Interface contacts:
Residue Q35 in protein 1 interacts with residue R10 in protein 2 (closest heavy-atom distance 3.7 Å).
Residue S21 in protein 1 is in contact with residue V6 in protein 2 (closest heavy-atom distance 3.5 Å).
Residue V34 in protein 1 is in contact with residue R10 in protein 2 (closest heavy-atom distance 3.2 Å).
Residue S38 in protein 1 is in contact with residue V6 in protein 2 (closest heavy-atom distance 2.8 Å).
Residue L37 in protein 1 is in contact with residue V5 in protein 2 (closest heavy-atom distance 3.6 Å).
Residue S8 in protein 1 is in contact with residue R10 in protein 2 (closest heavy-atom distance 3.1 Å).
Residue T11 in protein 1 contacts residue G9 in protein 2 (closest heavy-atom distance 3.3 Å).
Residue A6 in protein 1 is in contact with residue I12 in protein 2 (closest heavy-atom distance 3.2 Å).
Residue G32 in protein 1 interacts with residue I11 in protein 2 (closest heavy-atom distance 3.8 Å).
Residue V36 in protein 1 interacts with residue I7 in protein 2 (closest heavy-atom distance 3.4 Å).
Residue R12 in protein 1 is in contact with residue I7 in protein 2 (closest heavy-atom distance 3.6 Å).
Residue K63 in protein 1 interacts with residue G3 in protein 2 (closest heavy-atom distance 3.4 Å).
Residue S21 in protein 1 contacts residue G3 in protein 2 (closest heavy-atom distance 3.4 Å).
Residue M95 in protein 1 is in contact with residue L13 in protein 2 (closest heavy-atom distance 3.5 Å).
Residue Q10 in protein 1 interacts with residue V8 in protein 2 (closest heavy-atom distance 3.8 Å).
Residue E33 in protein 1 contacts residue L13 in protein 2 (closest heavy-atom distance 3.0 Å).
Residue T64 in protein 1 contacts residue S4 in protein 2 (closest heavy-atom distance 2.7 Å).
Residue Y7 in protein 1 interacts with residue I11 in protein 2 (closest heavy-atom distance 3.2 Å).
Residue T5 in protein 1 contacts residue L13 in protein 2 (closest heavy-atom distance 3.5 Å).
Residue R110 in protein 1 interacts with residue I11 in protein 2 (closest heavy-atom distance 3.8 Å).
Residue Q29 in protein 1 interacts with residue R10 in protein 2 (closest heavy-atom distance 3.5 Å).
Residue S8 in protein 1 contacts residue I11 in protein 2 (closest heavy-atom distance 3.8 Å).
Residue Q9 in protein 1 is in contact with residue G9 in protein 2 (closest heavy-atom distance 3.3 Å).
Residue V36 in protein 1 is in contact with residue R10 in protein 2 (closest heavy-atom distance 3.9 Å).
Residue T11 in protein 1 contacts residue R10 in protein 2 (closest heavy-atom distance 3.6 Å).
Residue T64 in protein 1 is in contact with residue V5 in protein 2 (closest heavy-atom distance 2.8 Å).
Residue C17 in protein 1 is in contact with residue V8 in protein 2 (closest heavy-atom distance 3.5 Å).
Residue R93 in protein 1 is in contact with residue I12 in protein 2 (closest heavy-atom distance 3.0 Å).
Residue G24 in protein 1 contacts residue S4 in protein 2 (closest heavy-atom distance 3.6 Å).
Residue A66 in protein 1 interacts with residue V5 in protein 2 (closest heavy-atom distance 2.9 Å).
Residue L37 in protein 1 interacts with residue V6 in protein 2 (closest heavy-atom distance 3.3 Å).
Residue V36 in protein 1 is in contact with residue V6 in protein 2 (closest heavy-atom distance 3.8 Å).
Residue Q35 in protein 1 interacts with residue G9 in protein 2 (closest heavy-atom distance 3.6 Å).
Residue V34 in protein 1 is in contact with residue I11 in protein 2 (closest heavy-atom distance 2.8 Å).
Residue R12 in protein 1 is in contact with residue V6 in protein 2 (closest heavy-atom distance 3.7 Å).
Residue V36 in protein 1 is in contact with residue G9 in protein 2 (closest heavy-atom distance 2.8 Å).
Residue D31 in protein 1 interacts with residue R10 in protein 2 (closest heavy-atom distance 3.3 Å).
Residue G32 in protein 1 is in contact with residue I12 in protein 2 (closest heavy-atom distance 3.3 Å).
Residue S38 in protein 1 is in contact with residue V5 in protein 2 (closest heavy-atom distance 3.6 Å).
Residue L65 in protein 1 interacts with residue V5 in protein 2 (closest heavy-atom distance 3.5 Å).
Residue K63 in protein 1 is in contact with residue V5 in protein 2 (closest heavy-atom distance 3.8 Å).
Residue E33 in protein 1 contacts residue I12 in protein 2 (closest heavy-atom distance 3.7 Å).
Residue S21 in protein 1 is in contact with residue S4 in protein 2 (closest heavy-atom distance 3.0 Å).
Residue C17 in protein 1 interacts with residue V6 in protein 2 (closest heavy-atom distance 3.6 Å).
Residue T39 in protein 1 is in contact with residue V5 in protein 2 (closest heavy-atom distance 3.9 Å).
Residue E33 in protein 1 interacts with residue I11 in protein 2 (closest heavy-atom distance 3.5 Å).
Residue R12 in protein 1 contacts residue V8 in protein 2 (closest heavy-atom distance 3.4 Å).
Residue L37 in protein 1 is in contact with residue I7 in protein 2 (closest heavy-atom distance 3.7 Å).
Residue A6 in protein 1 is in contact with residue L13 in protein 2 (closest heavy-atom distance 3.6 Å).
Residue T5 in protein 1 is in contact with residue S14 in protein 2 (closest heavy-atom distance 2.7 Å).
Residue T11 in protein 1 contacts residue I7 in protein 2 (closest heavy-atom distance 3.8 Å).
Residue T11 in protein 1 is in contact with residue V8 in protein 2 (closest heavy-atom distance 2.9 Å).
Residue S38 in protein 1 interacts with residue V8 in protein 2 (closest heavy-atom distance 3.8 Å).
Residue A6 in protein 1 contacts residue I11 in protein 2 (closest heavy-atom distance 3.8 Å).
Residue T109 in protein 1 interacts with residue I11 in protein 2 (closest heavy-atom distance 3.5 Å).
Residue Q35 in protein 1 is in contact with residue I7 in protein 2 (closest heavy-atom distance 3.4 Å).
Residue Q9 in protein 1 interacts with residue R10 in protein 2 (closest heavy-atom distance 2.9 Å).
Residue Y7 in protein 1 contacts residue I12 in protein 2 (closest heavy-atom distance 2.8 Å).
Residue A66 in protein 1 contacts residue S4 in protein 2 (closest heavy-atom distance 3.8 Å).
Residue V36 in protein 1 contacts residue V8 in protein 2 (closest heavy-atom distance 2.8 Å).

Sequence of protein 2:
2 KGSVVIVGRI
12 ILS

The following describes two proteins that form a bound complex.

Sequence of protein 1:
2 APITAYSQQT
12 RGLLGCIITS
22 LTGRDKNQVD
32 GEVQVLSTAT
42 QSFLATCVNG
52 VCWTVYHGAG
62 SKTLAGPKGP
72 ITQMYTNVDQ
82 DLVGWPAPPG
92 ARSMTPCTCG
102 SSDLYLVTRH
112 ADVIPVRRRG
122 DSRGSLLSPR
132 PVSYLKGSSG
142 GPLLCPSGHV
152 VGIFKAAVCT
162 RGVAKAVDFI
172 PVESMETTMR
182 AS